The following describes two proteins that form a bound complex.

Sequence of protein 2:
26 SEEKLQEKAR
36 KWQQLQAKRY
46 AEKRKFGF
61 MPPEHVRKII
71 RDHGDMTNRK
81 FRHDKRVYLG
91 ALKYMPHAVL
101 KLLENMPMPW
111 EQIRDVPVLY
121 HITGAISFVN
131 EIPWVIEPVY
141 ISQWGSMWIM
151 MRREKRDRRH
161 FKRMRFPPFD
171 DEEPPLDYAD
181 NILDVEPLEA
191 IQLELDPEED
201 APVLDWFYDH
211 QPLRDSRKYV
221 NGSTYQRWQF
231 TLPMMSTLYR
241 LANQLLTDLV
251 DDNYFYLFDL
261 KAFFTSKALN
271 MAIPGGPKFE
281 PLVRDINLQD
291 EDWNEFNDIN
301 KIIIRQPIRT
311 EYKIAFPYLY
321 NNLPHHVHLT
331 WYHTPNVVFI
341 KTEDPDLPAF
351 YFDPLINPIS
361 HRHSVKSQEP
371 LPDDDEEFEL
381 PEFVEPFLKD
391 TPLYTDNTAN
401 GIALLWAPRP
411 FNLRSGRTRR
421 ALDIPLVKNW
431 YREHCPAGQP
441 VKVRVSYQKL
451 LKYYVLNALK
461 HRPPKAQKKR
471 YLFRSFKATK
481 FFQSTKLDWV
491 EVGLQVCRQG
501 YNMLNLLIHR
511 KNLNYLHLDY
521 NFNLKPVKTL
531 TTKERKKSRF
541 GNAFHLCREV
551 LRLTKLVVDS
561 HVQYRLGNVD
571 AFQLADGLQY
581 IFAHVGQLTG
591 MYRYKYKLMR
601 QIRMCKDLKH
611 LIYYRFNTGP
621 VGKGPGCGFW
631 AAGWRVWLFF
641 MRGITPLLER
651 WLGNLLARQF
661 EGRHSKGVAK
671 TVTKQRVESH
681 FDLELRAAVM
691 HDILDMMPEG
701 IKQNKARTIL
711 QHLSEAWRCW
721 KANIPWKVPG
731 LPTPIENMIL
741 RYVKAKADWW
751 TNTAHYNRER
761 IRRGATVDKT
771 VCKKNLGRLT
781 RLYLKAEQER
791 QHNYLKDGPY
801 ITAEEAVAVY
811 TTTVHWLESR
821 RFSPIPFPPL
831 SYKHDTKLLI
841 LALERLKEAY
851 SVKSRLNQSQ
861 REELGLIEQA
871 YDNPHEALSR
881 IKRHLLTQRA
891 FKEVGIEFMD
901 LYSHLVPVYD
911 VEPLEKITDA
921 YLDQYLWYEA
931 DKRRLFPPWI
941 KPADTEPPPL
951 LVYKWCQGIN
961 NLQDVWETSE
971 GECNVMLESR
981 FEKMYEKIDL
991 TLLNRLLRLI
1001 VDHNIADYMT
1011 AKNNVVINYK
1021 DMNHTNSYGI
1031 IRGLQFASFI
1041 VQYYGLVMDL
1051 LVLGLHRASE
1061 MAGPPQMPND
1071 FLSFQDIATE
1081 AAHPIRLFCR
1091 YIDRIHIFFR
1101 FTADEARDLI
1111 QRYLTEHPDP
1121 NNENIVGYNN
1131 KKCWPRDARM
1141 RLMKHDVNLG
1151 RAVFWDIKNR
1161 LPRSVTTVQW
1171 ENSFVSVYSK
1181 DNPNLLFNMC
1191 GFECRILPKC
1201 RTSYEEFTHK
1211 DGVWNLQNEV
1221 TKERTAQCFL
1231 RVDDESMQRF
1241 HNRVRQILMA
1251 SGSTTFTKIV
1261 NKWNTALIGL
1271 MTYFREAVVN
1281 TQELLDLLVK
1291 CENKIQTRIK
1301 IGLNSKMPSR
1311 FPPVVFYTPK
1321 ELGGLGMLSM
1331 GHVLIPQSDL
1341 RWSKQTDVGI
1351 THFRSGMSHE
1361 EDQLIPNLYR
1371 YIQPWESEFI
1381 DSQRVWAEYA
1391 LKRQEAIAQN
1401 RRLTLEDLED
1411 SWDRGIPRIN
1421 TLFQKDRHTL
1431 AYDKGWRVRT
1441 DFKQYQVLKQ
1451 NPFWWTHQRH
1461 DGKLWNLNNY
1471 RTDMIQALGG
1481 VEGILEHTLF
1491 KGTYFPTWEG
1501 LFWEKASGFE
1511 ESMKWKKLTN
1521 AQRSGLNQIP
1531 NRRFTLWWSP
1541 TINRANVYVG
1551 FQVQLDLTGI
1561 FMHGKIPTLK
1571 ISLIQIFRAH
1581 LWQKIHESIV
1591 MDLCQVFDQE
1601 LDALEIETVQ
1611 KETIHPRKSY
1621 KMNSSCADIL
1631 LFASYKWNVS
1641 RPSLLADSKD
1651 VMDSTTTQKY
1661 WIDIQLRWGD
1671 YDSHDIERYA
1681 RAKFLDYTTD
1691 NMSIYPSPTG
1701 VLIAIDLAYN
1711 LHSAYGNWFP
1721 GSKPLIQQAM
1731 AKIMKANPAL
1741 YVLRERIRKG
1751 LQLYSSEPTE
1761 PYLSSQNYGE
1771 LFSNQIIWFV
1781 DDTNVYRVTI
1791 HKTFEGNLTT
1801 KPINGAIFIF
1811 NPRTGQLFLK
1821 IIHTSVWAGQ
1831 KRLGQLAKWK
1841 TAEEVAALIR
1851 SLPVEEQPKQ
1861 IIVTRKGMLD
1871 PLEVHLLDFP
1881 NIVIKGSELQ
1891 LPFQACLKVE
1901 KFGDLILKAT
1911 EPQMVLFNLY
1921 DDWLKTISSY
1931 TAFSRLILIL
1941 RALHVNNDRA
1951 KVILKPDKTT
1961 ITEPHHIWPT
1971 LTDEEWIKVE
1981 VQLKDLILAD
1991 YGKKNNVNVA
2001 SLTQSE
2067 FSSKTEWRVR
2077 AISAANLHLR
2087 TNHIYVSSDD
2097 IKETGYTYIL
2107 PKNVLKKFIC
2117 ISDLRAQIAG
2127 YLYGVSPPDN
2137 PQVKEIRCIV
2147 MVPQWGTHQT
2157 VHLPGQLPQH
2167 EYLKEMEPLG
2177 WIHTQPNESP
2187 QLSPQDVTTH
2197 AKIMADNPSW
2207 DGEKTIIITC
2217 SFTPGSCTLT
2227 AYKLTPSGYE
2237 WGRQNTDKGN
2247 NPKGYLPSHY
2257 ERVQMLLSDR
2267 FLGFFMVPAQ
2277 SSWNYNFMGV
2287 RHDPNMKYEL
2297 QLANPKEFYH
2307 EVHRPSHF

Interface contacts:
Residue V1788 in protein 2 contacts residue V301 in protein 1 (closest heavy-atom distance 4.1 Å).
Residue L1798 in protein 2 interacts with residue R317 in protein 1 (closest heavy-atom distance 4.4 Å).
Residue R1787 in protein 2 contacts residue E303 in protein 1 (closest heavy-atom distance 4.8 Å).
Residue T1799 in protein 2 contacts residue L318 in protein 1 (closest heavy-atom distance 3.7 Å).
Residue N1797 in protein 2 interacts with residue V321 in protein 1 (closest heavy-atom distance 3.1 Å).
Residue L1798 in protein 2 contacts residue L318 in protein 1 (closest heavy-atom distance 2.7 Å).

Sequence of protein 1:
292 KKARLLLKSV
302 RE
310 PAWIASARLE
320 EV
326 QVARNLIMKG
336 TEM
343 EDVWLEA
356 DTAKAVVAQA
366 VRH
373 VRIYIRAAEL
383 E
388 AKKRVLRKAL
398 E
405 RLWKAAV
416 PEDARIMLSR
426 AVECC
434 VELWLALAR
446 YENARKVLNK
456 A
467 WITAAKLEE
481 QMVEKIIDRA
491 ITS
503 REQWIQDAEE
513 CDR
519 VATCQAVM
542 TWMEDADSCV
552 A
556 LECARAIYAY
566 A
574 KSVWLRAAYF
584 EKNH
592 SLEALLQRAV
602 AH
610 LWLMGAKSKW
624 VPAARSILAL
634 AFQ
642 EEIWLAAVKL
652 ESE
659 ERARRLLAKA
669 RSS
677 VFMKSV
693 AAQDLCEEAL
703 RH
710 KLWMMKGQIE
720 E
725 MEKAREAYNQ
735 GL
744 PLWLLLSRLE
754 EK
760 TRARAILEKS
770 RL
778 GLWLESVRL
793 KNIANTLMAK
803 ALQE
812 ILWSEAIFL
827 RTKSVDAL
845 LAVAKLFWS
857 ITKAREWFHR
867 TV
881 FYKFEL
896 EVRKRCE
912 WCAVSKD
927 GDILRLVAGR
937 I